Sequence of the first protein:
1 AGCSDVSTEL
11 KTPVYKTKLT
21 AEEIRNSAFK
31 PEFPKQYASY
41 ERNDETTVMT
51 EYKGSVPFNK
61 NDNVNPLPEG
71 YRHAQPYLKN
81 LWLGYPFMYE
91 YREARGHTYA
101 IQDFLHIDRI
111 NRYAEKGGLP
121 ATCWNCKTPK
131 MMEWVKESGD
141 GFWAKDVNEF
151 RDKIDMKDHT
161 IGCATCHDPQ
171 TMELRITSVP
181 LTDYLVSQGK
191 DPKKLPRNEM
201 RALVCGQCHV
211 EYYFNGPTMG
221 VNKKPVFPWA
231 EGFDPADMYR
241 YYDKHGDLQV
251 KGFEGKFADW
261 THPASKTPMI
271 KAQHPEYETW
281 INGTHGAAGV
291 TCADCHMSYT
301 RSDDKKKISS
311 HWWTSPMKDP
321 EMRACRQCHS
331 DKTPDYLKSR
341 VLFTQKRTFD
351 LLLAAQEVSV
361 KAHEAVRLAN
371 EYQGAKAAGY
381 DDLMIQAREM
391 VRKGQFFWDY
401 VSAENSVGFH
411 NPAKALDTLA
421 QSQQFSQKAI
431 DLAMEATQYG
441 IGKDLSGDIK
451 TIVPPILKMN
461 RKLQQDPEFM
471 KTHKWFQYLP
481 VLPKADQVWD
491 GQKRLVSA

Contacts between the two chains:
Residue C328 in the first protein interacts with residue R147 in the second protein (closest heavy-atom distance 2.9 Å).
Residue R301 in the first protein is in contact with residue D100 in the second protein (closest heavy-atom distance 2.9 Å).
Residue S7 in the first protein contacts residue V54 in the second protein (closest heavy-atom distance 3.8 Å).
Residue T300 in the first protein is in contact with residue D100 in the second protein (closest heavy-atom distance 3.1 Å).
Residue G2 in the first protein is in contact with residue Y36 in the second protein (closest heavy-atom distance 3.1 Å).
Residue L10 in the first protein is in contact with residue T153 in the second protein (closest heavy-atom distance 3.2 Å).
Residue P13 in the first protein interacts with residue A157 in the second protein (closest heavy-atom distance 3.2 Å).
Residue T8 in the first protein contacts residue L58 in the second protein (closest heavy-atom distance 3.0 Å).
Residue S330 in the first protein interacts with residue Q144 in the second protein (closest heavy-atom distance 3.5 Å).
Residue D294 in the first protein is in contact with residue P150 in the second protein (closest heavy-atom distance 3.6 Å).
Residue S330 in the first protein contacts residue L103 in the second protein (closest heavy-atom distance 3.8 Å).
Residue Q327 in the first protein contacts residue R154 in the second protein (closest heavy-atom distance 2.9 Å).
Residue N198 in the first protein interacts with residue S152 in the second protein (closest heavy-atom distance 2.5 Å).
Residue K305 in the first protein interacts with residue T94 in the second protein (closest heavy-atom distance 3.6 Å).
Residue L10 in the first protein is in contact with residue R154 in the second protein (closest heavy-atom distance 3.4 Å).
Residue S330 in the first protein is in contact with residue R147 in the second protein (closest heavy-atom distance 3.5 Å).
Residue C3 in the first protein is in contact with residue Y36 in the second protein (closest heavy-atom distance 3.4 Å).
Residue D5 in the first protein is in contact with residue K57 in the second protein (closest heavy-atom distance 3.2 Å).
Residue D5 in the first protein contacts residue R40 in the second protein (closest heavy-atom distance 2.9 Å).
Residue G289 in the first protein interacts with residue P150 in the second protein (closest heavy-atom distance 3.2 Å).
Residue L10 in the first protein interacts with residue V156 in the second protein (closest heavy-atom distance 3.5 Å).
Residue G2 in the first protein contacts residue S45 in the second protein (closest heavy-atom distance 3.7 Å).
Residue K307 in the first protein contacts residue A157 in the second protein (closest heavy-atom distance 3.6 Å).
Residue Y299 in the first protein interacts with residue I151 in the second protein (closest heavy-atom distance 3.6 Å).
Residue K306 in the first protein is in contact with residue D158 in the second protein (closest heavy-atom distance 3.2 Å).
Residue V6 in the first protein interacts with residue G53 in the second protein (closest heavy-atom distance 3.6 Å).
Residue A288 in the first protein interacts with residue P150 in the second protein (closest heavy-atom distance 3.9 Å).
Residue K307 in the first protein interacts with residue V156 in the second protein (closest heavy-atom distance 3.2 Å).
Residue C328 in the first protein contacts residue R154 in the second protein (closest heavy-atom distance 3.6 Å).
Residue Q327 in the first protein contacts residue L101 in the second protein (closest heavy-atom distance 3.7 Å).
Residue K307 in the first protein contacts residue E155 in the second protein (closest heavy-atom distance 3.5 Å).
Residue K305 in the first protein contacts residue D158 in the second protein (closest heavy-atom distance 3.3 Å).
Residue R326 in the first protein contacts residue L103 in the second protein (closest heavy-atom distance 3.5 Å).
Residue R301 in the first protein interacts with residue I102 in the second protein (closest heavy-atom distance 3.3 Å).
Residue V6 in the first protein is in contact with residue N50 in the second protein (closest heavy-atom distance 3.7 Å).
Residue R301 in the first protein contacts residue I48 in the second protein (closest heavy-atom distance 3.8 Å).
Residue Y299 in the first protein contacts residue V156 in the second protein (closest heavy-atom distance 3.6 Å).
Residue R323 in the first protein contacts residue L101 in the second protein (closest heavy-atom distance 3.8 Å).
Residue R197 in the first protein interacts with residue S152 in the second protein (closest heavy-atom distance 3.0 Å).
Residue R201 in the first protein interacts with residue I151 in the second protein (closest heavy-atom distance 3.8 Å).
Residue R301 in the first protein interacts with residue G99 in the second protein (closest heavy-atom distance 3.2 Å).
Residue V6 in the first protein is in contact with residue K57 in the second protein (closest heavy-atom distance 2.9 Å).
Residue Y299 in the first protein is in contact with residue A157 in the second protein (closest heavy-atom distance 3.6 Å).
Residue K305 in the first protein contacts residue G96 in the second protein (closest heavy-atom distance 3.1 Å).
Residue H329 in the first protein contacts residue M148 in the second protein (closest heavy-atom distance 3.8 Å).
Residue V6 in the first protein contacts residue T44 in the second protein (closest heavy-atom distance 3.4 Å).
Residue Y299 in the first protein is in contact with residue E155 in the second protein (closest heavy-atom distance 3.8 Å).
Residue K307 in the first protein contacts residue D158 in the second protein (closest heavy-atom distance 2.7 Å).
Residue R326 in the first protein contacts residue L101 in the second protein (closest heavy-atom distance 3.4 Å).
Residue D331 in the first protein interacts with residue R147 in the second protein (closest heavy-atom distance 3.2 Å).
Residue C3 in the first protein is in contact with residue P41 in the second protein (closest heavy-atom distance 3.4 Å).
Residue K305 in the first protein interacts with residue N93 in the second protein (closest heavy-atom distance 3.3 Å).
Residue Q327 in the first protein interacts with residue D100 in the second protein (closest heavy-atom distance 3.0 Å).
Residue K305 in the first protein interacts with residue M92 in the second protein (closest heavy-atom distance 3.5 Å).
Residue R197 in the first protein interacts with residue V156 in the second protein (closest heavy-atom distance 3.6 Å).
Residue N198 in the first protein interacts with residue P150 in the second protein (closest heavy-atom distance 3.5 Å).
Residue S4 in the first protein interacts with residue P41 in the second protein (closest heavy-atom distance 3.7 Å).
Residue D294 in the first protein interacts with residue I151 in the second protein (closest heavy-atom distance 3.1 Å).
Residue R197 in the first protein contacts residue E155 in the second protein (closest heavy-atom distance 3.0 Å).
Residue V6 in the first protein is in contact with residue R40 in the second protein (closest heavy-atom distance 3.5 Å).

These two protein chains interact to form a complex.

Sequence of the second protein:
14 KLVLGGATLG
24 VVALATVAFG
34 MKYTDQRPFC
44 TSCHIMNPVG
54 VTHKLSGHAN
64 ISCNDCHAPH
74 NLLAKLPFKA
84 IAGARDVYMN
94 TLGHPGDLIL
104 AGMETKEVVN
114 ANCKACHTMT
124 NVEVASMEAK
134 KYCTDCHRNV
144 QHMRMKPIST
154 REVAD